Sequence of the first protein:
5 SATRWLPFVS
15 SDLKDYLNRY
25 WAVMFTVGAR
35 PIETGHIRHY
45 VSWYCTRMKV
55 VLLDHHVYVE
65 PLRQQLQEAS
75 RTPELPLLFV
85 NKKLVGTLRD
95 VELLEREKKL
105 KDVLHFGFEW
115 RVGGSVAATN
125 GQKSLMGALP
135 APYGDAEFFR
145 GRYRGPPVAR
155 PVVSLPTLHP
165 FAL

This data describes a binding interaction between two proteins.

Contacts between the two chains:
Residue V281 in the second protein is in contact with residue M130 in the first protein (closest heavy-atom distance 3.5 Å).
Residue T194 in the second protein interacts with residue G117 in the first protein (closest heavy-atom distance 3.5 Å).
Residue F88 in the second protein contacts residue V152 in the first protein (closest heavy-atom distance 3.0 Å).
Residue L67 in the second protein contacts residue V157 in the first protein (closest heavy-atom distance 3.4 Å).
Residue E90 in the second protein interacts with residue R154 in the first protein (closest heavy-atom distance 3.2 Å).
Residue Q289 in the second protein contacts residue G145 in the first protein (closest heavy-atom distance 2.8 Å).
Residue E221 in the second protein interacts with residue P134 in the first protein (closest heavy-atom distance 3.7 Å).
Residue Q79 in the second protein is in contact with residue P155 in the first protein (closest heavy-atom distance 3.4 Å).
Residue L109 in the second protein is in contact with residue F142 in the first protein (closest heavy-atom distance 3.6 Å).
Residue F232 in the second protein interacts with residue S128 in the first protein (closest heavy-atom distance 3.3 Å).
Residue Q79 in the second protein is in contact with residue V157 in the first protein (closest heavy-atom distance 3.0 Å).
Residue Q190 in the second protein contacts residue A135 in the first protein (closest heavy-atom distance 3.6 Å).
Residue Q79 in the second protein interacts with residue L159 in the first protein (closest heavy-atom distance 3.5 Å).
Residue F86 in the second protein is in contact with residue A153 in the first protein (closest heavy-atom distance 3.4 Å).
Residue Q190 in the second protein interacts with residue G138 in the first protein (closest heavy-atom distance 3.6 Å).
Residue R287 in the second protein interacts with residue R146 in the first protein (closest heavy-atom distance 3.4 Å).
Residue E68 in the second protein is in contact with residue S158 in the first protein (closest heavy-atom distance 3.4 Å).
Residue F86 in the second protein contacts residue R154 in the first protein (closest heavy-atom distance 3.3 Å).
Residue A186 in the second protein contacts residue A135 in the first protein (closest heavy-atom distance 3.2 Å).
Residue Y98 in the second protein interacts with residue R144 in the first protein (closest heavy-atom distance 3.4 Å).
Residue Y91 in the second protein contacts residue R148 in the first protein (closest heavy-atom distance 3.4 Å).
Residue E233 in the second protein interacts with residue S128 in the first protein (closest heavy-atom distance 2.7 Å).
Residue R236 in the second protein is in contact with residue S128 in the first protein (closest heavy-atom distance 3.7 Å).
Residue D285 in the second protein is in contact with residue F143 in the first protein (closest heavy-atom distance 3.7 Å).
Residue Q289 in the second protein interacts with residue Y147 in the first protein (closest heavy-atom distance 3.7 Å).
Residue R236 in the second protein interacts with residue Q126 in the first protein (closest heavy-atom distance 2.8 Å).
Residue Q289 in the second protein contacts residue R146 in the first protein (closest heavy-atom distance 3.4 Å).
Residue E233 in the second protein interacts with residue L129 in the first protein (closest heavy-atom distance 3.5 Å).
Residue R237 in the second protein contacts residue Q126 in the first protein (closest heavy-atom distance 3.2 Å).
Residue E198 in the second protein contacts residue R115 in the first protein (closest heavy-atom distance 2.8 Å).
Residue E233 in the second protein is in contact with residue M130 in the first protein (closest heavy-atom distance 2.8 Å).
Residue E284 in the second protein interacts with residue Y147 in the first protein (closest heavy-atom distance 3.3 Å).
Residue D285 in the second protein contacts residue G138 in the first protein (closest heavy-atom distance 3.3 Å).
Residue H229 in the second protein contacts residue L129 in the first protein (closest heavy-atom distance 3.6 Å).
Residue L67 in the second protein interacts with residue S158 in the first protein (closest heavy-atom distance 3.0 Å).
Residue V69 in the second protein interacts with residue P160 in the first protein (closest heavy-atom distance 3.7 Å).
Residue V184 in the second protein interacts with residue Y137 in the first protein (closest heavy-atom distance 3.1 Å).
Residue K238 in the second protein interacts with residue Q126 in the first protein (closest heavy-atom distance 3.7 Å).
Residue V281 in the second protein is in contact with residue G131 in the first protein (closest heavy-atom distance 2.9 Å).
Residue Y94 in the second protein is in contact with residue R144 in the first protein (closest heavy-atom distance 3.6 Å).
Residue Y87 in the second protein contacts residue P151 in the first protein (closest heavy-atom distance 3.6 Å).
Residue L106 in the second protein contacts residue F142 in the first protein (closest heavy-atom distance 3.7 Å).
Residue N84 in the second protein interacts with residue A153 in the first protein (closest heavy-atom distance 3.3 Å).
Residue D285 in the second protein interacts with residue A135 in the first protein (closest heavy-atom distance 3.4 Å).
Residue E112 in the second protein is in contact with residue Y137 in the first protein (closest heavy-atom distance 3.7 Å).
Residue A282 in the second protein contacts residue G131 in the first protein (closest heavy-atom distance 3.4 Å).
Residue F88 in the second protein interacts with residue R154 in the first protein (closest heavy-atom distance 3.7 Å).
Residue N84 in the second protein contacts residue P155 in the first protein (closest heavy-atom distance 3.3 Å).
Residue Q190 in the second protein contacts residue P134 in the first protein (closest heavy-atom distance 3.8 Å).
Residue L109 in the second protein contacts residue D139 in the first protein (closest heavy-atom distance 3.3 Å).
Residue V69 in the second protein contacts residue S158 in the first protein (closest heavy-atom distance 3.5 Å).
Residue T220 in the second protein contacts residue P134 in the first protein (closest heavy-atom distance 3.7 Å).
Residue H288 in the second protein interacts with residue G145 in the first protein (closest heavy-atom distance 3.4 Å).
Residue A199 in the second protein interacts with residue R115 in the first protein (closest heavy-atom distance 3.4 Å).
Residue Y87 in the second protein is in contact with residue A153 in the first protein (closest heavy-atom distance 3.6 Å).
Residue K238 in the second protein is in contact with residue M130 in the first protein (closest heavy-atom distance 3.5 Å).
Residue R287 in the second protein interacts with residue Y147 in the first protein (closest heavy-atom distance 2.8 Å).
Residue E284 in the second protein is in contact with residue R146 in the first protein (closest heavy-atom distance 2.9 Å).
Residue F232 in the second protein interacts with residue L129 in the first protein (closest heavy-atom distance 3.6 Å).
Residue Y87 in the second protein is in contact with residue V152 in the first protein (closest heavy-atom distance 3.6 Å).

Sequence of the second protein:
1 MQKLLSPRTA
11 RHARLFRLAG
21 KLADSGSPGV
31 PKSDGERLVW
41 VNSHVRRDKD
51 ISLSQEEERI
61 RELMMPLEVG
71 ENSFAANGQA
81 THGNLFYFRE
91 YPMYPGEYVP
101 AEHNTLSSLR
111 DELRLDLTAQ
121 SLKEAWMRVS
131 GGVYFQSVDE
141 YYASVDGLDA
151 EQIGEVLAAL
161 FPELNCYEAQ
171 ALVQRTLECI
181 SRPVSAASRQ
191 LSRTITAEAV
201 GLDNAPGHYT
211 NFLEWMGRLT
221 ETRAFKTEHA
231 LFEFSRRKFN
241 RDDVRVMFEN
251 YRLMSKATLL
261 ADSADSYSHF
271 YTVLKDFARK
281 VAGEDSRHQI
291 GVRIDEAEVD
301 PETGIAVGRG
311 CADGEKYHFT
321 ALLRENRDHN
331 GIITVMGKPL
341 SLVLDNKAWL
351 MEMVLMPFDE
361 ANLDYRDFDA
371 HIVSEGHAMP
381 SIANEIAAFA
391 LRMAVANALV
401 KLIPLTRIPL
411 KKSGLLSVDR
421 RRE